Contacts between the two chains:
Residue F51 in protein 2 contacts residue S3 in protein 1 (closest heavy-atom distance 3.8 Å).
Residue M48 in protein 2 contacts residue S2 in protein 1 (closest heavy-atom distance 4.8 Å).
Residue L55 in protein 2 interacts with residue S2 in protein 1 (closest heavy-atom distance 4.8 Å).
Residue E263 in protein 2 is in contact with residue C1 in protein 1 (closest heavy-atom distance 3.4 Å).
Residue F51 in protein 2 interacts with residue S2 in protein 1 (closest heavy-atom distance 3.9 Å).
Residue V260 in protein 2 is in contact with residue S2 in protein 1 (closest heavy-atom distance 4.0 Å).
Residue E263 in protein 2 is in contact with residue S2 in protein 1 (closest heavy-atom distance 3.3 Å).

This data describes a binding interaction between two proteins.

Sequence of protein 1:
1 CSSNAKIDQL

Sequence of protein 2:
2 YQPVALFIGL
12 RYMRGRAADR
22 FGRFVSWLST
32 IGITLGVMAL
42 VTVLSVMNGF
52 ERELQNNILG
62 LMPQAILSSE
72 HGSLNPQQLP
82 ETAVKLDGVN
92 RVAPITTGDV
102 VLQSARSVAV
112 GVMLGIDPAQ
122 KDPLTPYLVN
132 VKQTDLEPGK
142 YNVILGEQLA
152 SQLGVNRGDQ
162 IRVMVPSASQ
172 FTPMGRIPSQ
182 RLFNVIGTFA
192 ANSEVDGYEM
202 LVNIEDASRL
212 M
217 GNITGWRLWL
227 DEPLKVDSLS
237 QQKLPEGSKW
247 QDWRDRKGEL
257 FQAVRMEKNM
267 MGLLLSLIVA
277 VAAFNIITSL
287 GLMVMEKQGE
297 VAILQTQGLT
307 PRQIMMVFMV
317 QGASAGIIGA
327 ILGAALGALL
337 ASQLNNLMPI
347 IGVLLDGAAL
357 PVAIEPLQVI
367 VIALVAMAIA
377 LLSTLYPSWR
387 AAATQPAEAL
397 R